Sequence of protein 2:
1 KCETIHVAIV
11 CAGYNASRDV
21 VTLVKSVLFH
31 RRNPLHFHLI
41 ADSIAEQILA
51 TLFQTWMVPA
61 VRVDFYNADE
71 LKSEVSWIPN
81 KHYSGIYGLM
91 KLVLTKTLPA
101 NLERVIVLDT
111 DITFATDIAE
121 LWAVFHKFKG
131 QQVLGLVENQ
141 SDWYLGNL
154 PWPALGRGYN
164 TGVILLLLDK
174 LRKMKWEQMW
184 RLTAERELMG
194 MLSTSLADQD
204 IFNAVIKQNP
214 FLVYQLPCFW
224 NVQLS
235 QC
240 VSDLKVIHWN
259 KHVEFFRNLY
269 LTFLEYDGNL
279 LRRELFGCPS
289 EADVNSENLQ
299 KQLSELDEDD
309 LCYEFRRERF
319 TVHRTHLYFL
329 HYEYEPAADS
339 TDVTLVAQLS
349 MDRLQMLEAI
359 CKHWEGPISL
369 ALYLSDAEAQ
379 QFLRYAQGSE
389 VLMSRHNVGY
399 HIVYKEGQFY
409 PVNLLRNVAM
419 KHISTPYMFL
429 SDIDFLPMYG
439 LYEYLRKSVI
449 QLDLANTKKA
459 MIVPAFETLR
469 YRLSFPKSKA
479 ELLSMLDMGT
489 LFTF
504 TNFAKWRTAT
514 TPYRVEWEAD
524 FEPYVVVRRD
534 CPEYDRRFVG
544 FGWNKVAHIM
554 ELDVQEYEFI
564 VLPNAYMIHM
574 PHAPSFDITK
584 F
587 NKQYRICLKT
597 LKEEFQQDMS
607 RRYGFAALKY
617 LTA

Sequence of protein 1:
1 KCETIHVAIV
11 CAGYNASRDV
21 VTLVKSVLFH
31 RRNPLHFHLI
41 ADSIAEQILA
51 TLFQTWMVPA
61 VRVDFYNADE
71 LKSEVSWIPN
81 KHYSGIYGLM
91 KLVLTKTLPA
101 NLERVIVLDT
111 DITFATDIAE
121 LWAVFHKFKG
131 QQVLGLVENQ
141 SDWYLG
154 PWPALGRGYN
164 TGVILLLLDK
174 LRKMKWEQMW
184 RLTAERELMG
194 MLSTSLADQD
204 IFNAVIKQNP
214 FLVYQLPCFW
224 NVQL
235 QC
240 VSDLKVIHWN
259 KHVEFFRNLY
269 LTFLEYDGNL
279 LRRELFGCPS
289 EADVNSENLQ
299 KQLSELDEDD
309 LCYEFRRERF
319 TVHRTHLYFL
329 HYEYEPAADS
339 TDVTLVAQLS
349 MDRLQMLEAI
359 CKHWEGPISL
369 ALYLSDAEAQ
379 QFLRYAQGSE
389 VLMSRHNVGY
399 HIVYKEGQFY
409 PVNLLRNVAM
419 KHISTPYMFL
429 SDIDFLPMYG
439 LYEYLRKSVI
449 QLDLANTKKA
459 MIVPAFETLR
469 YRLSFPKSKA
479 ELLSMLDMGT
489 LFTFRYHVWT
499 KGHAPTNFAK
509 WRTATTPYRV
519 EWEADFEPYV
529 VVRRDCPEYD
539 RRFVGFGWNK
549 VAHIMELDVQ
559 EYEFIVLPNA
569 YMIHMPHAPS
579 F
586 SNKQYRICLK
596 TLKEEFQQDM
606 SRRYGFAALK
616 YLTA

Residue-level contacts at the interface:
Residue Q353 in protein 1 interacts with residue P577 in protein 2 (closest heavy-atom distance 3.1 Å).
Residue Q379 in protein 1 is in contact with residue E376 in protein 2 (closest heavy-atom distance 4.5 Å).
Residue Y383 in protein 1 contacts residue I581 in protein 2 (closest heavy-atom distance 4.7 Å).
Residue L278 in protein 1 interacts with residue L269 in protein 2 (closest heavy-atom distance 3.7 Å).
Residue R281 in protein 1 is in contact with residue N266 in protein 2 (closest heavy-atom distance 4.1 Å).
Residue V240 in protein 1 interacts with residue F284 in protein 2 (closest heavy-atom distance 4.0 Å).
Residue L283 in protein 1 is in contact with residue F263 in protein 2 (closest heavy-atom distance 4.1 Å).
Residue S241 in protein 1 is in contact with residue F284 in protein 2 (closest heavy-atom distance 3.4 Å).
Residue Q353 in protein 1 is in contact with residue A576 in protein 2 (closest heavy-atom distance 3.8 Å).
Residue D242 in protein 1 contacts residue F284 in protein 2 (closest heavy-atom distance 3.5 Å).
Residue A576 in protein 1 interacts with residue Q353 in protein 2 (closest heavy-atom distance 4.4 Å).
Residue F380 in protein 1 interacts with residue F579 in protein 2 (closest heavy-atom distance 4.4 Å).
Residue Q379 in protein 1 is in contact with residue F579 in protein 2 (closest heavy-atom distance 3.2 Å).
Residue S241 in protein 1 contacts residue R281 in protein 2 (closest heavy-atom distance 4.2 Å).
Residue Y469 in protein 1 interacts with residue Y469 in protein 2 (closest heavy-atom distance 3.8 Å).
Residue P574 in protein 1 contacts residue Y469 in protein 2 (closest heavy-atom distance 3.8 Å).
Residue T270 in protein 1 contacts residue D275 in protein 2 (closest heavy-atom distance 3.9 Å).
Residue Y383 in protein 1 is in contact with residue F579 in protein 2 (closest heavy-atom distance 4.3 Å).
Residue L352 in protein 1 is in contact with residue F579 in protein 2 (closest heavy-atom distance 3.6 Å).
Residue L467 in protein 1 interacts with residue L467 in protein 2 (closest heavy-atom distance 4.0 Å).
Residue T270 in protein 1 is in contact with residue Y274 in protein 2 (closest heavy-atom distance 4.6 Å).
Residue E282 in protein 1 interacts with residue F263 in protein 2 (closest heavy-atom distance 3.1 Å).
Residue F263 in protein 1 contacts residue R281 in protein 2 (closest heavy-atom distance 3.9 Å).
Residue F29 in protein 1 is in contact with residue Y274 in protein 2 (closest heavy-atom distance 3.4 Å).
Residue Y274 in protein 1 contacts residue T270 in protein 2 (closest heavy-atom distance 3.7 Å).
Residue Y383 in protein 1 contacts residue T582 in protein 2 (closest heavy-atom distance 3.7 Å).
Residue Q379 in protein 1 interacts with residue K403 in protein 2 (closest heavy-atom distance 4.6 Å).
Residue H30 in protein 1 is in contact with residue F29 in protein 2 (closest heavy-atom distance 4.8 Å).
Residue P577 in protein 1 is in contact with residue Q353 in protein 2 (closest heavy-atom distance 4.5 Å).
Residue R468 in protein 1 contacts residue L467 in protein 2 (closest heavy-atom distance 3.3 Å).
Residue L278 in protein 1 is in contact with residue N266 in protein 2 (closest heavy-atom distance 3.8 Å).
Residue Y469 in protein 1 interacts with residue L467 in protein 2 (closest heavy-atom distance 4.7 Å).
Residue T270 in protein 1 is in contact with residue L278 in protein 2 (closest heavy-atom distance 3.5 Å).
Residue R281 in protein 1 interacts with residue F263 in protein 2 (closest heavy-atom distance 3.9 Å).
Residue F29 in protein 1 interacts with residue F29 in protein 2 (closest heavy-atom distance 3.7 Å).
Residue M349 in protein 1 contacts residue F579 in protein 2 (closest heavy-atom distance 4.1 Å).
Residue F263 in protein 1 interacts with residue L278 in protein 2 (closest heavy-atom distance 3.6 Å).
Residue V496 in protein 1 is in contact with residue R470 in protein 2 (closest heavy-atom distance 4.6 Å).
Residue D275 in protein 1 contacts residue E273 in protein 2 (closest heavy-atom distance 3.8 Å).
Residue N266 in protein 1 interacts with residue L278 in protein 2 (closest heavy-atom distance 3.9 Å).
Residue F29 in protein 1 interacts with residue T270 in protein 2 (closest heavy-atom distance 3.8 Å).
Residue L467 in protein 1 interacts with residue Y469 in protein 2 (closest heavy-atom distance 4.2 Å).
Residue F284 in protein 1 contacts residue V240 in protein 2 (closest heavy-atom distance 3.5 Å).
Residue E262 in protein 1 interacts with residue R315 in protein 2 (closest heavy-atom distance 3.1 Å).
Residue L467 in protein 1 interacts with residue R468 in protein 2 (closest heavy-atom distance 4.1 Å).
Residue R468 in protein 1 contacts residue R468 in protein 2 (closest heavy-atom distance 3.9 Å).
Residue V240 in protein 1 contacts residue R281 in protein 2 (closest heavy-atom distance 3.9 Å).
Residue H575 in protein 1 interacts with residue Y469 in protein 2 (closest heavy-atom distance 3.3 Å).
Residue L267 in protein 1 contacts residue L278 in protein 2 (closest heavy-atom distance 4.0 Å).
Residue D350 in protein 1 is in contact with residue A576 in protein 2 (closest heavy-atom distance 3.4 Å).
Residue Q298 in protein 1 contacts residue K259 in protein 2 (closest heavy-atom distance 4.9 Å).
Residue G285 in protein 1 is in contact with residue V240 in protein 2 (closest heavy-atom distance 4.7 Å).
Residue L278 in protein 1 interacts with residue E273 in protein 2 (closest heavy-atom distance 3.3 Å).
Residue L267 in protein 1 is in contact with residue Y274 in protein 2 (closest heavy-atom distance 4.4 Å).
Residue A576 in protein 1 is in contact with residue Y469 in protein 2 (closest heavy-atom distance 3.2 Å).
Residue L278 in protein 1 is in contact with residue T270 in protein 2 (closest heavy-atom distance 4.3 Å).
Residue L283 in protein 1 is in contact with residue V240 in protein 2 (closest heavy-atom distance 4.3 Å).

This data describes a binding interaction between two proteins.